Contacts between the two chains:
Residue E882 in the first protein interacts with residue S200 in the second protein (closest heavy-atom distance 3.8 Å).
Residue F884 in the first protein contacts residue R217 in the second protein (closest heavy-atom distance 3.2 Å).
Residue K448 in the first protein is in contact with residue L205 in the second protein (closest heavy-atom distance 4.3 Å).
Residue A766 in the first protein contacts residue Y152 in the second protein (closest heavy-atom distance 3.4 Å).
Residue E898 in the first protein contacts residue K202 in the second protein (closest heavy-atom distance 2.6 Å).
Residue K768 in the first protein is in contact with residue T201 in the second protein (closest heavy-atom distance 3.7 Å).
Residue S892 in the first protein contacts residue R203 in the second protein (closest heavy-atom distance 4.3 Å).
Residue H759 in the first protein contacts residue C185 in the second protein (closest heavy-atom distance 3.4 Å).
Residue E885 in the first protein interacts with residue A179 in the second protein (closest heavy-atom distance 4.5 Å).
Residue K447 in the first protein is in contact with residue L205 in the second protein (closest heavy-atom distance 4.4 Å).
Residue A886 in the first protein is in contact with residue W178 in the second protein (closest heavy-atom distance 4.2 Å).
Residue E885 in the first protein contacts residue R217 in the second protein (closest heavy-atom distance 3.3 Å).
Residue K785 in the first protein contacts residue M186 in the second protein (closest heavy-atom distance 4.4 Å).
Residue E882 in the first protein interacts with residue G199 in the second protein (closest heavy-atom distance 4.3 Å).
Residue V757 in the first protein interacts with residue Y188 in the second protein (closest heavy-atom distance 4.5 Å).
Residue A886 in the first protein is in contact with residue E180 in the second protein (closest heavy-atom distance 4.3 Å).
Residue E885 in the first protein contacts residue W178 in the second protein (closest heavy-atom distance 4.1 Å).
Residue V757 in the first protein contacts residue M186 in the second protein (closest heavy-atom distance 3.4 Å).
Residue K448 in the first protein contacts residue D162 in the second protein (closest heavy-atom distance 4.1 Å).
Residue V757 in the first protein interacts with residue A189 in the second protein (closest heavy-atom distance 4.4 Å).
Residue P764 in the first protein is in contact with residue K148 in the second protein (closest heavy-atom distance 2.7 Å).
Residue E754 in the first protein interacts with residue H190 in the second protein (closest heavy-atom distance 3.6 Å).
Residue K785 in the first protein contacts residue Y197 in the second protein (closest heavy-atom distance 3.3 Å).
Residue A766 in the first protein interacts with residue L150 in the second protein (closest heavy-atom distance 4.2 Å).
Residue K768 in the first protein interacts with residue E184 in the second protein (closest heavy-atom distance 2.9 Å).
Residue N895 in the first protein interacts with residue R203 in the second protein (closest heavy-atom distance 3.9 Å).
Residue E754 in the first protein interacts with residue Y188 in the second protein (closest heavy-atom distance 4.0 Å).
Residue N767 in the first protein contacts residue Y152 in the second protein (closest heavy-atom distance 3.3 Å).
Residue E755 in the first protein contacts residue R206 in the second protein (closest heavy-atom distance 4.1 Å).
Residue K785 in the first protein interacts with residue E204 in the second protein (closest heavy-atom distance 4.4 Å).
Residue H759 in the first protein is in contact with residue E184 in the second protein (closest heavy-atom distance 3.3 Å).
Residue A886 in the first protein interacts with residue R203 in the second protein (closest heavy-atom distance 4.2 Å).
Residue E885 in the first protein contacts residue V216 in the second protein (closest heavy-atom distance 2.9 Å).
Residue K448 in the first protein contacts residue R206 in the second protein (closest heavy-atom distance 4.4 Å).
Residue K879 in the first protein is in contact with residue S200 in the second protein (closest heavy-atom distance 4.3 Å).
Residue E885 in the first protein interacts with residue E180 in the second protein (closest heavy-atom distance 3.4 Å).
Residue V757 in the first protein interacts with residue R187 in the second protein (closest heavy-atom distance 3.2 Å).
Residue K514 in the first protein contacts residue K202 in the second protein (closest heavy-atom distance 4.2 Å).
Residue V757 in the first protein interacts with residue R206 in the second protein (closest heavy-atom distance 3.7 Å).
Residue V758 in the first protein is in contact with residue M186 in the second protein (closest heavy-atom distance 4.3 Å).
Residue K448 in the first protein interacts with residue V207 in the second protein (closest heavy-atom distance 3.5 Å).
Residue P515 in the first protein contacts residue E204 in the second protein (closest heavy-atom distance 3.7 Å).
Residue E882 in the first protein interacts with residue E180 in the second protein (closest heavy-atom distance 4.0 Å).
Residue L756 in the first protein is in contact with residue A189 in the second protein (closest heavy-atom distance 3.6 Å).
Residue V758 in the first protein interacts with residue R187 in the second protein (closest heavy-atom distance 2.8 Å).
Residue K753 in the first protein is in contact with residue H190 in the second protein (closest heavy-atom distance 4.3 Å).
Residue N895 in the first protein interacts with residue K202 in the second protein (closest heavy-atom distance 2.5 Å).
Residue V758 in the first protein is in contact with residue A189 in the second protein (closest heavy-atom distance 3.4 Å).
Residue K768 in the first protein contacts residue Y152 in the second protein (closest heavy-atom distance 3.7 Å).
Residue K785 in the first protein is in contact with residue T201 in the second protein (closest heavy-atom distance 3.8 Å).
Residue P760 in the first protein is in contact with residue R187 in the second protein (closest heavy-atom distance 3.4 Å).
Residue R887 in the first protein contacts residue Y160 in the second protein (closest heavy-atom distance 3.3 Å).
Residue L756 in the first protein interacts with residue Y188 in the second protein (closest heavy-atom distance 3.2 Å).
Residue K775 in the first protein is in contact with residue P151 in the second protein (closest heavy-atom distance 4.4 Å).
Residue R887 in the first protein contacts residue W178 in the second protein (closest heavy-atom distance 3.9 Å).
Residue V757 in the first protein contacts residue C195 in the second protein (closest heavy-atom distance 3.6 Å).
Residue Y784 in the first protein is in contact with residue A189 in the second protein (closest heavy-atom distance 4.5 Å).
Residue D450 in the first protein is in contact with residue Y160 in the second protein (closest heavy-atom distance 4.3 Å).
Residue K785 in the first protein interacts with residue R206 in the second protein (closest heavy-atom distance 4.5 Å).
Residue H759 in the first protein is in contact with residue M186 in the second protein (closest heavy-atom distance 3.5 Å).

Sequence of the second protein:
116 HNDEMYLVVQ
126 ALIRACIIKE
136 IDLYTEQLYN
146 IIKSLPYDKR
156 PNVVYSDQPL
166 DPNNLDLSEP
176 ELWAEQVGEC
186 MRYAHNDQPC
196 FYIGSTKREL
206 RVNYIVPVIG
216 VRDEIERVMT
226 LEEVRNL

Sequence of the first protein:
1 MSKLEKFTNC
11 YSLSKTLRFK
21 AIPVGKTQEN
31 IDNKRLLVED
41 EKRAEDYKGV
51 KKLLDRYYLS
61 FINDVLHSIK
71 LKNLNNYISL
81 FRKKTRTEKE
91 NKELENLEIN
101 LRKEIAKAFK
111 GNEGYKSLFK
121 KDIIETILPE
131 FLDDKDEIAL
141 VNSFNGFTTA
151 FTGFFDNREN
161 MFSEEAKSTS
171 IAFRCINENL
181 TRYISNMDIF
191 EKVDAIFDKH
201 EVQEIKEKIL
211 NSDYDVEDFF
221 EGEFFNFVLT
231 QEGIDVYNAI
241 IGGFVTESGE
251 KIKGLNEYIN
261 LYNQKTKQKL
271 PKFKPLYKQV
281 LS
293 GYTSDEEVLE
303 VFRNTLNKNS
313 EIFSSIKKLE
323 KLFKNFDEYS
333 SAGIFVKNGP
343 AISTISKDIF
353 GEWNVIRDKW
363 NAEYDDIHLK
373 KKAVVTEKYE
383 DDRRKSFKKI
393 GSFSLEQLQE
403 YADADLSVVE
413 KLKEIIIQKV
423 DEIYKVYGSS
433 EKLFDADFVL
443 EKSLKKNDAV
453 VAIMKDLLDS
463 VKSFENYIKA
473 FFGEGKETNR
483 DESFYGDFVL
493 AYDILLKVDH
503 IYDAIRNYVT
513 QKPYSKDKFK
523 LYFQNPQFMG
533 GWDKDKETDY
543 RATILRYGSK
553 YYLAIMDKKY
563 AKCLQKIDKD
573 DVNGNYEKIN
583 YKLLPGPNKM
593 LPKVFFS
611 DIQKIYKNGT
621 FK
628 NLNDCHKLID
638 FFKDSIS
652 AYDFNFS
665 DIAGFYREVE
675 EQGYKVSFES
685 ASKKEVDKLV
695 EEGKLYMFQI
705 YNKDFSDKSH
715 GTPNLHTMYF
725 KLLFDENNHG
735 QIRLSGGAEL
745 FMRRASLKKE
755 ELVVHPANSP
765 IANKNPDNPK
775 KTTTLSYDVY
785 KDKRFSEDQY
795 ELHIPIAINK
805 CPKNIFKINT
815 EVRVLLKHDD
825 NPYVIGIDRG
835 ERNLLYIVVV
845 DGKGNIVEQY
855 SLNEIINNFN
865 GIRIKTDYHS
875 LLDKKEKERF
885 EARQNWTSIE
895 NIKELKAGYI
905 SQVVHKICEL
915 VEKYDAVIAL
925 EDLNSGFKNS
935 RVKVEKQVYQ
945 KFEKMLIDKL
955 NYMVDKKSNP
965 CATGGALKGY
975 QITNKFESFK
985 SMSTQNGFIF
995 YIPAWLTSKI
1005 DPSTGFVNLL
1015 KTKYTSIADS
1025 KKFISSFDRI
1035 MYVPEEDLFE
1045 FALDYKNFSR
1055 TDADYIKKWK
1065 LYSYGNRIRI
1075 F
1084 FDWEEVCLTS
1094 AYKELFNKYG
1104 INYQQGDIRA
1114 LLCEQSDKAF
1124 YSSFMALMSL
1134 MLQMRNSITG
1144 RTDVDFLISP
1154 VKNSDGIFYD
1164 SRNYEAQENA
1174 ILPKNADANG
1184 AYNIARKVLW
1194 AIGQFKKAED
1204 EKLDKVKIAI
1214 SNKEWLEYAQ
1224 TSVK

The following describes two proteins that form a bound complex.